Interface contacts:
Residue S99 in the first protein contacts residue Y3 in the second protein (closest heavy-atom distance 4.7 Å).
Residue I142 in the first protein interacts with residue V8 in the second protein (closest heavy-atom distance 4.9 Å).
Residue E63 in the first protein contacts residue Q2 in the second protein (closest heavy-atom distance 3.2 Å).
Residue Y159 in the first protein is in contact with residue Q2 in the second protein (closest heavy-atom distance 3.7 Å).
Residue Y7 in the first protein interacts with residue E1 in the second protein (closest heavy-atom distance 3.1 Å).
Residue F74 in the first protein is in contact with residue F5 in the second protein (closest heavy-atom distance 3.6 Å).
Residue L5 in the first protein is in contact with residue E1 in the second protein (closest heavy-atom distance 4.2 Å).
Residue K66 in the first protein interacts with residue Y3 in the second protein (closest heavy-atom distance 3.8 Å).
Residue Q114 in the first protein contacts residue Y3 in the second protein (closest heavy-atom distance 3.5 Å).
Residue R62 in the first protein is in contact with residue E1 in the second protein (closest heavy-atom distance 2.2 Å).
Residue N70 in the first protein is in contact with residue Y3 in the second protein (closest heavy-atom distance 3.1 Å).
Residue S73 in the first protein is in contact with residue Y6 in the second protein (closest heavy-atom distance 3.2 Å).
Residue L156 in the first protein interacts with residue Y3 in the second protein (closest heavy-atom distance 3.3 Å).
Residue W167 in the first protein contacts residue E1 in the second protein (closest heavy-atom distance 3.4 Å).
Residue S73 in the first protein contacts residue F5 in the second protein (closest heavy-atom distance 3.0 Å).
Residue Y159 in the first protein interacts with residue E1 in the second protein (closest heavy-atom distance 2.6 Å).
Residue V9 in the first protein interacts with residue Q2 in the second protein (closest heavy-atom distance 3.6 Å).
Residue T80 in the first protein contacts residue V8 in the second protein (closest heavy-atom distance 4.0 Å).
Residue Y45 in the first protein interacts with residue Q2 in the second protein (closest heavy-atom distance 4.0 Å).
Residue T143 in the first protein interacts with residue V8 in the second protein (closest heavy-atom distance 2.7 Å).
Residue R155 in the first protein interacts with residue K4 in the second protein (closest heavy-atom distance 2.8 Å).
Residue R155 in the first protein contacts residue F5 in the second protein (closest heavy-atom distance 4.4 Å).
Residue Y59 in the first protein contacts residue E1 in the second protein (closest heavy-atom distance 3.9 Å).
Residue K66 in the first protein is in contact with residue K4 in the second protein (closest heavy-atom distance 3.5 Å).
Residue S73 in the first protein contacts residue S7 in the second protein (closest heavy-atom distance 4.5 Å).
Residue Y116 in the first protein contacts residue F5 in the second protein (closest heavy-atom distance 3.5 Å).
Residue K66 in the first protein is in contact with residue Q2 in the second protein (closest heavy-atom distance 2.9 Å).
Residue K146 in the first protein is in contact with residue V8 in the second protein (closest heavy-atom distance 3.2 Å).
Residue D77 in the first protein contacts residue S7 in the second protein (closest heavy-atom distance 3.4 Å).
Residue D77 in the first protein interacts with residue V8 in the second protein (closest heavy-atom distance 2.9 Å).
Residue Y123 in the first protein is in contact with residue V8 in the second protein (closest heavy-atom distance 4.4 Å).
Residue E152 in the first protein contacts residue Y6 in the second protein (closest heavy-atom distance 3.5 Å).
Residue L81 in the first protein contacts residue V8 in the second protein (closest heavy-atom distance 3.8 Å).
Residue W147 in the first protein is in contact with residue S7 in the second protein (closest heavy-atom distance 2.8 Å).
Residue Y116 in the first protein interacts with residue V8 in the second protein (closest heavy-atom distance 4.0 Å).
Residue Y171 in the first protein interacts with residue E1 in the second protein (closest heavy-atom distance 2.6 Å).
Residue V76 in the first protein contacts residue S7 in the second protein (closest heavy-atom distance 4.5 Å).
Residue E24 in the first protein is in contact with residue Q2 in the second protein (closest heavy-atom distance 3.0 Å).
Residue S99 in the first protein is in contact with residue F5 in the second protein (closest heavy-atom distance 4.3 Å).
Residue Y7 in the first protein is in contact with residue Q2 in the second protein (closest heavy-atom distance 3.4 Å).
Residue E152 in the first protein interacts with residue Y3 in the second protein (closest heavy-atom distance 3.4 Å).
Residue K66 in the first protein interacts with residue E1 in the second protein (closest heavy-atom distance 3.7 Å).
Residue V97 in the first protein interacts with residue F5 in the second protein (closest heavy-atom distance 3.7 Å).
Residue N70 in the first protein is in contact with residue F5 in the second protein (closest heavy-atom distance 2.9 Å).
Residue Y22 in the first protein contacts residue F5 in the second protein (closest heavy-atom distance 4.9 Å).
Residue E63 in the first protein interacts with residue E1 in the second protein (closest heavy-atom distance 3.3 Å).
Residue T163 in the first protein is in contact with residue E1 in the second protein (closest heavy-atom distance 4.2 Å).
Residue N70 in the first protein is in contact with residue K4 in the second protein (closest heavy-atom distance 3.7 Å).
Residue Y159 in the first protein contacts residue Y3 in the second protein (closest heavy-atom distance 3.4 Å).
Residue Y84 in the first protein contacts residue V8 in the second protein (closest heavy-atom distance 3.5 Å).
Residue Q114 in the first protein is in contact with residue F5 in the second protein (closest heavy-atom distance 3.4 Å).
Residue N70 in the first protein contacts residue Q2 in the second protein (closest heavy-atom distance 3.5 Å).
Residue S99 in the first protein interacts with residue Q2 in the second protein (closest heavy-atom distance 4.8 Å).
Residue D77 in the first protein is in contact with residue Y6 in the second protein (closest heavy-atom distance 4.1 Å).
Residue R155 in the first protein interacts with residue Y3 in the second protein (closest heavy-atom distance 3.1 Å).
Residue W147 in the first protein is in contact with residue V8 in the second protein (closest heavy-atom distance 4.2 Å).
Residue R155 in the first protein interacts with residue Y6 in the second protein (closest heavy-atom distance 3.3 Å).
Residue V9 in the first protein contacts residue F5 in the second protein (closest heavy-atom distance 4.3 Å).

The following describes two proteins that form a bound complex.

Sequence of the first protein:
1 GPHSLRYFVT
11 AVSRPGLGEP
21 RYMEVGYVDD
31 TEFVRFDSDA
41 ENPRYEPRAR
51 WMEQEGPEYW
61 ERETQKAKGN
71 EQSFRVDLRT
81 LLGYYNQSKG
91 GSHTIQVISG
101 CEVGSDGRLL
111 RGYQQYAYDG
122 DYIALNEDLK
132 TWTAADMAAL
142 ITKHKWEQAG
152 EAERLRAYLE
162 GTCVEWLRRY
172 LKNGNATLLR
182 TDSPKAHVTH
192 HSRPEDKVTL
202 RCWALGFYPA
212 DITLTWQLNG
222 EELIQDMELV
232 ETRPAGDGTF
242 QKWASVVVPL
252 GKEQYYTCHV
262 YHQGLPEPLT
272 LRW

Sequence of the second protein:
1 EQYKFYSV